Sequence of protein 1:
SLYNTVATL

Sequence of protein 2:
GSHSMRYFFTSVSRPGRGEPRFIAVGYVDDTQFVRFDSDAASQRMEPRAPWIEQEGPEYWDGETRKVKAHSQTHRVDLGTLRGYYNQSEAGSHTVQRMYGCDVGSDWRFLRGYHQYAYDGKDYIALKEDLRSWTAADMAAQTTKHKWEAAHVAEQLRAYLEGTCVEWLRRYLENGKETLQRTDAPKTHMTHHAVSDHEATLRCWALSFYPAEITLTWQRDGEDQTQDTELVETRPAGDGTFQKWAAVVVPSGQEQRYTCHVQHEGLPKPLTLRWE

Contacts between the two chains:
Residue Y123 in protein 2 interacts with residue L9 in protein 1 (closest heavy-atom distance 3.8 Å).
Residue Q155 in protein 2 interacts with residue Y3 in protein 1 (closest heavy-atom distance 2.9 Å).
Residue V76 in protein 2 is in contact with residue T8 in protein 1 (closest heavy-atom distance 4.3 Å).
Residue R97 in protein 2 is in contact with residue A7 in protein 1 (closest heavy-atom distance 4.3 Å).
Residue V152 in protein 2 contacts residue Y3 in protein 1 (closest heavy-atom distance 5.0 Å).
Residue H70 in protein 2 is in contact with residue L2 in protein 1 (closest heavy-atom distance 4.3 Å).
Residue Y171 in protein 2 interacts with residue S1 in protein 1 (closest heavy-atom distance 2.8 Å).
Residue T73 in protein 2 interacts with residue A7 in protein 1 (closest heavy-atom distance 3.9 Å).
Residue R97 in protein 2 contacts residue V6 in protein 1 (closest heavy-atom distance 3.9 Å).
Residue F33 in protein 2 is in contact with residue S1 in protein 1 (closest heavy-atom distance 4.8 Å).
Residue Y7 in protein 2 contacts residue L2 in protein 1 (closest heavy-atom distance 3.3 Å).
Residue D77 in protein 2 is in contact with residue L9 in protein 1 (closest heavy-atom distance 2.9 Å).
Residue D77 in protein 2 contacts residue A7 in protein 1 (closest heavy-atom distance 4.8 Å).
Residue H70 in protein 2 contacts residue V6 in protein 1 (closest heavy-atom distance 3.6 Å).
Residue V152 in protein 2 interacts with residue A7 in protein 1 (closest heavy-atom distance 3.7 Å).
Residue L156 in protein 2 contacts residue Y3 in protein 1 (closest heavy-atom distance 3.5 Å).
Residue K66 in protein 2 contacts residue S1 in protein 1 (closest heavy-atom distance 3.0 Å).
Residue T80 in protein 2 interacts with residue L9 in protein 1 (closest heavy-atom distance 3.9 Å).
Residue E63 in protein 2 contacts residue S1 in protein 1 (closest heavy-atom distance 3.1 Å).
Residue W167 in protein 2 interacts with residue S1 in protein 1 (closest heavy-atom distance 3.5 Å).
Residue Y7 in protein 2 contacts residue S1 in protein 1 (closest heavy-atom distance 2.9 Å).
Residue K146 in protein 2 is in contact with residue L9 in protein 1 (closest heavy-atom distance 2.7 Å).
Residue I124 in protein 2 interacts with residue L9 in protein 1 (closest heavy-atom distance 4.4 Å).
Residue Y99 in protein 2 is in contact with residue Y3 in protein 1 (closest heavy-atom distance 2.9 Å).
Residue A69 in protein 2 interacts with residue V6 in protein 1 (closest heavy-atom distance 4.3 Å).
Residue Y159 in protein 2 contacts residue S1 in protein 1 (closest heavy-atom distance 2.6 Å).
Residue H70 in protein 2 interacts with residue Y3 in protein 1 (closest heavy-atom distance 3.4 Å).
Residue W147 in protein 2 contacts residue L9 in protein 1 (closest heavy-atom distance 3.4 Å).
Residue M45 in protein 2 is in contact with residue L2 in protein 1 (closest heavy-atom distance 3.6 Å).
Residue T73 in protein 2 contacts residue V6 in protein 1 (closest heavy-atom distance 3.5 Å).
Residue M5 in protein 2 interacts with residue S1 in protein 1 (closest heavy-atom distance 3.8 Å).
Residue K66 in protein 2 contacts residue Y3 in protein 1 (closest heavy-atom distance 3.6 Å).
Residue T73 in protein 2 interacts with residue T8 in protein 1 (closest heavy-atom distance 3.8 Å).
Residue F9 in protein 2 contacts residue L2 in protein 1 (closest heavy-atom distance 3.5 Å).
Residue T143 in protein 2 contacts residue L9 in protein 1 (closest heavy-atom distance 2.8 Å).
Residue E63 in protein 2 is in contact with residue L2 in protein 1 (closest heavy-atom distance 2.9 Å).
Residue K146 in protein 2 interacts with residue T8 in protein 1 (closest heavy-atom distance 3.7 Å).
Residue K66 in protein 2 is in contact with residue L2 in protein 1 (closest heavy-atom distance 2.8 Å).
Residue Y159 in protein 2 interacts with residue Y3 in protein 1 (closest heavy-atom distance 3.5 Å).
Residue K66 in protein 2 interacts with residue N4 in protein 1 (closest heavy-atom distance 3.8 Å).
Residue W147 in protein 2 interacts with residue A7 in protein 1 (closest heavy-atom distance 3.7 Å).
Residue Y59 in protein 2 is in contact with residue S1 in protein 1 (closest heavy-atom distance 4.5 Å).
Residue Y116 in protein 2 is in contact with residue L9 in protein 1 (closest heavy-atom distance 3.1 Å).
Residue Y99 in protein 2 is in contact with residue L2 in protein 1 (closest heavy-atom distance 3.6 Å).
Residue Y84 in protein 2 is in contact with residue L9 in protein 1 (closest heavy-atom distance 3.1 Å).
Residue W147 in protein 2 is in contact with residue T8 in protein 1 (closest heavy-atom distance 2.8 Å).
Residue R65 in protein 2 is in contact with residue N4 in protein 1 (closest heavy-atom distance 4.0 Å).
Residue Y159 in protein 2 contacts residue L2 in protein 1 (closest heavy-atom distance 3.9 Å).
Residue D77 in protein 2 is in contact with residue T8 in protein 1 (closest heavy-atom distance 3.6 Å).
Residue Q155 in protein 2 is in contact with residue T5 in protein 1 (closest heavy-atom distance 4.4 Å).
Residue L81 in protein 2 interacts with residue L9 in protein 1 (closest heavy-atom distance 3.4 Å).
Residue V67 in protein 2 interacts with residue L2 in protein 1 (closest heavy-atom distance 3.5 Å).
Residue T143 in protein 2 interacts with residue T8 in protein 1 (closest heavy-atom distance 5.0 Å).
Residue T163 in protein 2 is in contact with residue S1 in protein 1 (closest heavy-atom distance 4.8 Å).

The following describes two proteins that form a bound complex.